Sequence of the second protein:
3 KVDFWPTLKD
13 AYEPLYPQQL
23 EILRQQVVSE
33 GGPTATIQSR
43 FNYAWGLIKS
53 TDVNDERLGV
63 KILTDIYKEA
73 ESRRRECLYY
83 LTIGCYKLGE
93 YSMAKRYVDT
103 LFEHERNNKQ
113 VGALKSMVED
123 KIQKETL

Contacts between the two chains:
Residue L84 in the first protein interacts with residue Q21 in the second protein (closest heavy-atom distance 3.2 Å).
Residue N39 in the first protein contacts residue R76 in the second protein (closest heavy-atom distance 3.0 Å).
Residue L37 in the first protein interacts with residue Y69 in the second protein (closest heavy-atom distance 3.3 Å).
Residue F80 in the first protein contacts residue Q40 in the second protein (closest heavy-atom distance 3.2 Å).
Residue F77 in the first protein is in contact with residue W47 in the second protein (closest heavy-atom distance 3.7 Å).
Residue K81 in the first protein interacts with residue D12 in the second protein (closest heavy-atom distance 3.5 Å).
Residue E73 in the first protein contacts residue F6 in the second protein (closest heavy-atom distance 3.8 Å).
Residue T31 in the first protein contacts residue Y99 in the second protein (closest heavy-atom distance 3.3 Å).
Residue R28 in the first protein interacts with residue E92 in the second protein (closest heavy-atom distance 2.4 Å).
Residue I41 in the first protein is in contact with residue R77 in the second protein (closest heavy-atom distance 3.5 Å).
Residue F77 in the first protein interacts with residue V4 in the second protein (closest heavy-atom distance 3.3 Å).
Residue Y83 in the first protein contacts residue Q28 in the second protein (closest heavy-atom distance 2.9 Å).
Residue F27 in the first protein is in contact with residue V62 in the second protein (closest heavy-atom distance 3.9 Å).
Residue F80 in the first protein contacts residue W47 in the second protein (closest heavy-atom distance 3.5 Å).
Residue T31 in the first protein is in contact with residue M95 in the second protein (closest heavy-atom distance 3.3 Å).
Residue K81 in the first protein is in contact with residue K51 in the second protein (closest heavy-atom distance 3.6 Å).
Residue S75 in the first protein is in contact with residue F6 in the second protein (closest heavy-atom distance 3.0 Å).
Residue L76 in the first protein contacts residue F43 in the second protein (closest heavy-atom distance 3.0 Å).
Residue S75 in the first protein interacts with residue E78 in the second protein (closest heavy-atom distance 3.7 Å).
Residue F80 in the first protein interacts with residue F43 in the second protein (closest heavy-atom distance 3.8 Å).
Residue F77 in the first protein contacts residue P8 in the second protein (closest heavy-atom distance 3.2 Å).
Residue E40 in the first protein contacts residue H106 in the second protein (closest heavy-atom distance 3.2 Å).
Residue T31 in the first protein contacts residue T66 in the second protein (closest heavy-atom distance 3.8 Å).
Residue N23 in the first protein contacts residue R59 in the second protein (closest heavy-atom distance 3.6 Å).
Residue Q78 in the first protein interacts with residue D5 in the second protein (closest heavy-atom distance 3.2 Å).
Residue S174 in the first protein contacts residue Q40 in the second protein (closest heavy-atom distance 3.1 Å).
Residue L76 in the first protein interacts with residue R75 in the second protein (closest heavy-atom distance 3.3 Å).
Residue F80 in the first protein is in contact with residue L25 in the second protein (closest heavy-atom distance 3.8 Å).
Residue A87 in the first protein is in contact with residue I24 in the second protein (closest heavy-atom distance 3.8 Å).
Residue T74 in the first protein contacts residue R75 in the second protein (closest heavy-atom distance 3.7 Å).
Residue Q78 in the first protein contacts residue F6 in the second protein (closest heavy-atom distance 3.4 Å).
Residue D181 in the first protein is in contact with residue E73 in the second protein (closest heavy-atom distance 3.8 Å).
Residue F77 in the first protein is in contact with residue Y82 in the second protein (closest heavy-atom distance 3.6 Å).
Residue K81 in the first protein contacts residue V4 in the second protein (closest heavy-atom distance 3.4 Å).
Residue G79 in the first protein contacts residue Q40 in the second protein (closest heavy-atom distance 3.4 Å).
Residue I33 in the first protein interacts with residue R98 in the second protein (closest heavy-atom distance 3.4 Å).
Residue F77 in the first protein interacts with residue D12 in the second protein (closest heavy-atom distance 3.6 Å).
Residue L37 in the first protein contacts residue Y99 in the second protein (closest heavy-atom distance 3.6 Å).
Residue L76 in the first protein contacts residue Q40 in the second protein (closest heavy-atom distance 3.2 Å).
Residue D181 in the first protein is in contact with residue A72 in the second protein (closest heavy-atom distance 3.3 Å).
Residue S75 in the first protein interacts with residue Y82 in the second protein (closest heavy-atom distance 3.5 Å).
Residue D181 in the first protein contacts residue S74 in the second protein (closest heavy-atom distance 2.9 Å).
Residue K24 in the first protein is in contact with residue R59 in the second protein (closest heavy-atom distance 3.8 Å).
Residue S34 in the first protein interacts with residue R98 in the second protein (closest heavy-atom distance 3.2 Å).
Residue L37 in the first protein is in contact with residue T102 in the second protein (closest heavy-atom distance 3.5 Å).
Residue I33 in the first protein contacts residue Y99 in the second protein (closest heavy-atom distance 3.2 Å).
Residue F27 in the first protein interacts with residue R59 in the second protein (closest heavy-atom distance 3.3 Å).
Residue L76 in the first protein is in contact with residue E78 in the second protein (closest heavy-atom distance 2.8 Å).
Residue F80 in the first protein contacts residue N44 in the second protein (closest heavy-atom distance 3.2 Å).
Residue L84 in the first protein contacts residue L25 in the second protein (closest heavy-atom distance 3.7 Å).
Residue D36 in the first protein contacts residue Y69 in the second protein (closest heavy-atom distance 3.4 Å).
Residue E178 in the first protein interacts with residue I39 in the second protein (closest heavy-atom distance 3.6 Å).
Residue P42 in the first protein interacts with residue R77 in the second protein (closest heavy-atom distance 3.5 Å).
Residue Y83 in the first protein interacts with residue N44 in the second protein (closest heavy-atom distance 3.8 Å).
Residue L76 in the first protein interacts with residue Y82 in the second protein (closest heavy-atom distance 3.8 Å).
Residue Q171 in the first protein is in contact with residue Q40 in the second protein (closest heavy-atom distance 3.4 Å).
Residue F77 in the first protein contacts residue F6 in the second protein (closest heavy-atom distance 3.8 Å).
Residue S177 in the first protein contacts residue R75 in the second protein (closest heavy-atom distance 3.8 Å).
Residue E178 in the first protein interacts with residue T38 in the second protein (closest heavy-atom distance 3.1 Å).
Residue F77 in the first protein interacts with residue D5 in the second protein (closest heavy-atom distance 3.7 Å).

The following describes two proteins that form a bound complex.

Sequence of the first protein:
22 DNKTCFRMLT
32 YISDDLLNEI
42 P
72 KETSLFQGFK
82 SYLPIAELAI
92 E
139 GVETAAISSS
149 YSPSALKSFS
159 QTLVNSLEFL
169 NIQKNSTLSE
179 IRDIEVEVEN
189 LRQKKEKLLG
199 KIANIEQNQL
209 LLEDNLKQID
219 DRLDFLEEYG